These two protein chains interact to form a complex.

Contacts between the two chains:
Residue G123 in protein 2 interacts with residue R125 in protein 1 (closest heavy-atom distance 4.2 Å).
Residue K145 in protein 2 interacts with residue R125 in protein 1 (closest heavy-atom distance 3.1 Å).
Residue K145 in protein 2 contacts residue H17 in protein 1 (closest heavy-atom distance 3.9 Å).
Residue Q144 in protein 2 interacts with residue R125 in protein 1 (closest heavy-atom distance 2.4 Å).
Residue K181 in protein 2 interacts with residue H17 in protein 1 (closest heavy-atom distance 3.5 Å).
Residue K181 in protein 2 interacts with residue D15 in protein 1 (closest heavy-atom distance 4.3 Å).
Residue D122 in protein 2 is in contact with residue R125 in protein 1 (closest heavy-atom distance 2.6 Å).
Residue R143 in protein 2 interacts with residue V128 in protein 1 (closest heavy-atom distance 4.0 Å).
Residue S146 in protein 2 contacts residue R125 in protein 1 (closest heavy-atom distance 4.4 Å).
Residue R143 in protein 2 interacts with residue R125 in protein 1 (closest heavy-atom distance 3.1 Å).
Residue K145 in protein 2 contacts residue K21 in protein 1 (closest heavy-atom distance 4.5 Å).

Sequence of protein 1:
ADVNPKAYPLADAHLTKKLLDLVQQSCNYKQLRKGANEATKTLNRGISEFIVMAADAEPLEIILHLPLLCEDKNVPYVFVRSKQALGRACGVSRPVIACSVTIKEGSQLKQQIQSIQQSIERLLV

Sequence of protein 2:
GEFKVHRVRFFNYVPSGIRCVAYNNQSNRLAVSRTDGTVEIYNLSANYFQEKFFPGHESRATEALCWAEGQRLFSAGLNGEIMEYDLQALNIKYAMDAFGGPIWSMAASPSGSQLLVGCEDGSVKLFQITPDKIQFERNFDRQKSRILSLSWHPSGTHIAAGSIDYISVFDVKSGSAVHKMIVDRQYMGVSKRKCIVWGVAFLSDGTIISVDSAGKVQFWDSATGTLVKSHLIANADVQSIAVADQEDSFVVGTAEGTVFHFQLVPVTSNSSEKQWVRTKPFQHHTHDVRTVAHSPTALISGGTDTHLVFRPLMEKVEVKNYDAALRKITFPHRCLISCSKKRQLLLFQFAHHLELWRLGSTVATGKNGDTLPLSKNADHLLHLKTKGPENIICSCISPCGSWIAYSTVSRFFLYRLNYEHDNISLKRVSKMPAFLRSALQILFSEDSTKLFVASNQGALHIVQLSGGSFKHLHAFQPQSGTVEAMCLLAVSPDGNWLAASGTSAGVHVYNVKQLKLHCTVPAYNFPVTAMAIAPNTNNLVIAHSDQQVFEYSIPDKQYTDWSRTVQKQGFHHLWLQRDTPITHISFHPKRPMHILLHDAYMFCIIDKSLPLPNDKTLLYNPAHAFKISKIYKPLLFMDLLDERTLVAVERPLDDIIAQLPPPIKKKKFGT